Sequence of protein 2:
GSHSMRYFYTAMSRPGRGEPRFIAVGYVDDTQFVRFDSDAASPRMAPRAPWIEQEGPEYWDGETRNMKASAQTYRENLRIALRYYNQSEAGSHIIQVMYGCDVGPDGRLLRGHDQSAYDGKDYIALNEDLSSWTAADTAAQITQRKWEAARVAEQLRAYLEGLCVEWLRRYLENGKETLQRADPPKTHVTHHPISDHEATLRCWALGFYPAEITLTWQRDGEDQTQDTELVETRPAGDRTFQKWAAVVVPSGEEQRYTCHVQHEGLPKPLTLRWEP

The following describes two proteins that form a bound complex.

Interface contacts:
Residue W147 in protein 2 interacts with residue W9 in protein 1 (closest heavy-atom distance 3.7 Å).
Residue E63 in protein 2 is in contact with residue S2 in protein 1 (closest heavy-atom distance 2.9 Å).
Residue Q155 in protein 2 interacts with residue V5 in protein 1 (closest heavy-atom distance 3.8 Å).
Residue Y84 in protein 2 interacts with residue W9 in protein 1 (closest heavy-atom distance 2.8 Å).
Residue Y159 in protein 2 contacts residue P4 in protein 1 (closest heavy-atom distance 3.7 Å).
Residue L163 in protein 2 interacts with residue P4 in protein 1 (closest heavy-atom distance 4.7 Å).
Residue M45 in protein 2 is in contact with residue S2 in protein 1 (closest heavy-atom distance 4.4 Å).
Residue M5 in protein 2 interacts with residue L1 in protein 1 (closest heavy-atom distance 3.9 Å).
Residue V152 in protein 2 contacts residue T6 in protein 1 (closest heavy-atom distance 4.5 Å).
Residue A81 in protein 2 is in contact with residue W9 in protein 1 (closest heavy-atom distance 4.2 Å).
Residue Y74 in protein 2 interacts with residue K7 in protein 1 (closest heavy-atom distance 4.0 Å).
Residue Y9 in protein 2 is in contact with residue S3 in protein 1 (closest heavy-atom distance 4.4 Å).
Residue L163 in protein 2 interacts with residue L1 in protein 1 (closest heavy-atom distance 3.9 Å).
Residue Y118 in protein 2 is in contact with residue W9 in protein 1 (closest heavy-atom distance 4.2 Å).
Residue L156 in protein 2 is in contact with residue S3 in protein 1 (closest heavy-atom distance 4.2 Å).
Residue Y99 in protein 2 is in contact with residue S3 in protein 1 (closest heavy-atom distance 2.9 Å).
Residue A117 in protein 2 contacts residue W9 in protein 1 (closest heavy-atom distance 4.0 Å).
Residue T143 in protein 2 contacts residue W9 in protein 1 (closest heavy-atom distance 2.6 Å).
Residue T73 in protein 2 interacts with residue S8 in protein 1 (closest heavy-atom distance 4.3 Å).
Residue K146 in protein 2 contacts residue W9 in protein 1 (closest heavy-atom distance 2.8 Å).
Residue Y159 in protein 2 interacts with residue S3 in protein 1 (closest heavy-atom distance 3.6 Å).
Residue T73 in protein 2 is in contact with residue K7 in protein 1 (closest heavy-atom distance 3.6 Å).
Residue Y171 in protein 2 is in contact with residue L1 in protein 1 (closest heavy-atom distance 2.8 Å).
Residue N66 in protein 2 interacts with residue S2 in protein 1 (closest heavy-atom distance 2.8 Å).
Residue N77 in protein 2 interacts with residue W9 in protein 1 (closest heavy-atom distance 2.9 Å).
Residue M67 in protein 2 contacts residue S2 in protein 1 (closest heavy-atom distance 3.4 Å).
Residue Y59 in protein 2 is in contact with residue L1 in protein 1 (closest heavy-atom distance 3.8 Å).
Residue K146 in protein 2 is in contact with residue S8 in protein 1 (closest heavy-atom distance 4.5 Å).
Residue D114 in protein 2 is in contact with residue K7 in protein 1 (closest heavy-atom distance 2.6 Å).
Residue W133 in protein 2 contacts residue K7 in protein 1 (closest heavy-atom distance 3.8 Å).
Residue Y123 in protein 2 interacts with residue W9 in protein 1 (closest heavy-atom distance 3.4 Å).
Residue E63 in protein 2 contacts residue L1 in protein 1 (closest heavy-atom distance 3.3 Å).
Residue I80 in protein 2 contacts residue W9 in protein 1 (closest heavy-atom distance 3.5 Å).
Residue N66 in protein 2 is in contact with residue S3 in protein 1 (closest heavy-atom distance 2.8 Å).
Residue N77 in protein 2 contacts residue S8 in protein 1 (closest heavy-atom distance 3.6 Å).
Residue V152 in protein 2 interacts with residue K7 in protein 1 (closest heavy-atom distance 4.2 Å).
Residue I142 in protein 2 interacts with residue W9 in protein 1 (closest heavy-atom distance 4.7 Å).
Residue S116 in protein 2 is in contact with residue W9 in protein 1 (closest heavy-atom distance 4.1 Å).
Residue Y99 in protein 2 is in contact with residue S2 in protein 1 (closest heavy-atom distance 3.4 Å).
Residue Y9 in protein 2 interacts with residue S2 in protein 1 (closest heavy-atom distance 4.0 Å).
Residue Y7 in protein 2 interacts with residue L1 in protein 1 (closest heavy-atom distance 2.9 Å).
Residue Y159 in protein 2 is in contact with residue S2 in protein 1 (closest heavy-atom distance 3.6 Å).
Residue L156 in protein 2 contacts residue V5 in protein 1 (closest heavy-atom distance 4.1 Å).
Residue F33 in protein 2 is in contact with residue L1 in protein 1 (closest heavy-atom distance 4.7 Å).
Residue Y159 in protein 2 interacts with residue V5 in protein 1 (closest heavy-atom distance 4.4 Å).
Residue L156 in protein 2 is in contact with residue K7 in protein 1 (closest heavy-atom distance 3.7 Å).
Residue Y7 in protein 2 interacts with residue S2 in protein 1 (closest heavy-atom distance 3.3 Å).
Residue N66 in protein 2 is in contact with residue P4 in protein 1 (closest heavy-atom distance 3.7 Å).
Residue W147 in protein 2 interacts with residue K7 in protein 1 (closest heavy-atom distance 3.2 Å).
Residue I95 in protein 2 is in contact with residue W9 in protein 1 (closest heavy-atom distance 3.6 Å).
Residue T143 in protein 2 is in contact with residue S8 in protein 1 (closest heavy-atom distance 4.6 Å).
Residue I80 in protein 2 is in contact with residue S8 in protein 1 (closest heavy-atom distance 4.2 Å).
Residue V152 in protein 2 interacts with residue V5 in protein 1 (closest heavy-atom distance 4.1 Å).
Residue Y74 in protein 2 is in contact with residue W9 in protein 1 (closest heavy-atom distance 4.3 Å).
Residue S116 in protein 2 interacts with residue K7 in protein 1 (closest heavy-atom distance 4.6 Å).
Residue W167 in protein 2 contacts residue L1 in protein 1 (closest heavy-atom distance 3.5 Å).
Residue T73 in protein 2 interacts with residue T6 in protein 1 (closest heavy-atom distance 4.0 Å).
Residue W147 in protein 2 is in contact with residue S8 in protein 1 (closest heavy-atom distance 2.9 Å).
Residue Y159 in protein 2 interacts with residue L1 in protein 1 (closest heavy-atom distance 2.6 Å).
Residue N77 in protein 2 contacts residue K7 in protein 1 (closest heavy-atom distance 3.0 Å).

Sequence of protein 1:
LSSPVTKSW